The following describes two proteins that form a bound complex.

Sequence of chain A:
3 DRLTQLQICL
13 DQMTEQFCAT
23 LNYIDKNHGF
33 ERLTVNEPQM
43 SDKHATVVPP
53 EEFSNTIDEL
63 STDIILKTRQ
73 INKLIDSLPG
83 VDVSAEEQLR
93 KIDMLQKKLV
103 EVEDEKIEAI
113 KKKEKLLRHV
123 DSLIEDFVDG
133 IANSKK

Sequence of chain B:
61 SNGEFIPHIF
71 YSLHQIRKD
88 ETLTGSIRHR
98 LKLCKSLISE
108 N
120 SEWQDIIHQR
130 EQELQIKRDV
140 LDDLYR

Residue-level contacts at the interface:
Residue F129 in chain A interacts with residue V139 in chain B (closest heavy-atom distance 4.0 Å).
Residue F129 in chain A interacts with residue L140 in chain B (closest heavy-atom distance 4.7 Å).
Residue L125 in chain A interacts with residue L143 in chain B (closest heavy-atom distance 4.1 Å).
Residue D128 in chain A is in contact with residue V139 in chain B (closest heavy-atom distance 4.9 Å).
Residue F129 in chain A is in contact with residue K136 in chain B (closest heavy-atom distance 4.5 Å).
Residue S136 in chain A is in contact with residue E132 in chain B (closest heavy-atom distance 5.0 Å).